Sequence of the second protein:
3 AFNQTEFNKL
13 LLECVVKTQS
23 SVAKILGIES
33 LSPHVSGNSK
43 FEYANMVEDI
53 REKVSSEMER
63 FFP

Sequence of the first protein:
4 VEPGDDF

Residue-level contacts at the interface:
Residue R53 in the second protein interacts with residue D9 in the first protein (closest heavy-atom distance 4.5 Å).
Residue K26 in the second protein is in contact with residue G7 in the first protein (closest heavy-atom distance 3.5 Å).
Residue L28 in the second protein interacts with residue F10 in the first protein (closest heavy-atom distance 4.4 Å).
Residue Y45 in the second protein contacts residue D8 in the first protein (closest heavy-atom distance 2.9 Å).
Residue A25 in the second protein contacts residue D9 in the first protein (closest heavy-atom distance 4.4 Å).
Residue S22 in the second protein interacts with residue D9 in the first protein (closest heavy-atom distance 3.3 Å).
Residue V49 in the second protein contacts residue V4 in the first protein (closest heavy-atom distance 4.5 Å).
Residue A25 in the second protein interacts with residue F10 in the first protein (closest heavy-atom distance 3.6 Å).
Residue Y45 in the second protein interacts with residue P6 in the first protein (closest heavy-atom distance 3.5 Å).
Residue R53 in the second protein interacts with residue V4 in the first protein (closest heavy-atom distance 3.6 Å).
Residue Y45 in the second protein is in contact with residue E5 in the first protein (closest heavy-atom distance 3.2 Å).
Residue I52 in the second protein interacts with residue F10 in the first protein (closest heavy-atom distance 3.4 Å).
Residue V49 in the second protein interacts with residue F10 in the first protein (closest heavy-atom distance 3.6 Å).
Residue G29 in the second protein contacts residue G7 in the first protein (closest heavy-atom distance 3.9 Å).
Residue Y45 in the second protein interacts with residue F10 in the first protein (closest heavy-atom distance 3.2 Å).
Residue S32 in the second protein interacts with residue P6 in the first protein (closest heavy-atom distance 4.2 Å).
Residue L33 in the second protein contacts residue P6 in the first protein (closest heavy-atom distance 4.2 Å).
Residue A46 in the second protein contacts residue V4 in the first protein (closest heavy-atom distance 3.9 Å).
Residue A25 in the second protein interacts with residue D8 in the first protein (closest heavy-atom distance 4.2 Å).
Residue A25 in the second protein interacts with residue G7 in the first protein (closest heavy-atom distance 4.4 Å).
Residue R53 in the second protein interacts with residue F10 in the first protein (closest heavy-atom distance 3.4 Å).
Residue Y45 in the second protein contacts residue V4 in the first protein (closest heavy-atom distance 4.2 Å).
Residue G29 in the second protein interacts with residue P6 in the first protein (closest heavy-atom distance 3.9 Å).
Residue Y45 in the second protein interacts with residue G7 in the first protein (closest heavy-atom distance 3.8 Å).
Residue Q21 in the second protein contacts residue F10 in the first protein (closest heavy-atom distance 3.6 Å).

The following describes two proteins that form a bound complex.